Sequence of chain B:
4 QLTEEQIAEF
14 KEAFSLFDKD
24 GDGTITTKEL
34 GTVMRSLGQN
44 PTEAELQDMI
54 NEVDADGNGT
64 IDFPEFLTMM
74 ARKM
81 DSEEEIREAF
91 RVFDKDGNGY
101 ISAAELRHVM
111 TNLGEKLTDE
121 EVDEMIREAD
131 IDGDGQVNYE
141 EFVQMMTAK

This data describes a binding interaction between two proteins.

Contacts between the two chains:
Residue V92 in chain B interacts with residue Q15 in chain A (closest heavy-atom distance 3.2 Å).
Residue M77 in chain B contacts residue R9 in chain A (closest heavy-atom distance 4.2 Å).
Residue V92 in chain B is in contact with residue I11 in chain A (closest heavy-atom distance 3.9 Å).
Residue M37 in chain B interacts with residue S18 in chain A (closest heavy-atom distance 3.3 Å).
Residue F93 in chain B interacts with residue S7 in chain A (closest heavy-atom distance 4.3 Å).
Residue E88 in chain B contacts residue Q15 in chain A (closest heavy-atom distance 3.4 Å).
Residue T147 in chain B contacts residue K5 in chain A (closest heavy-atom distance 3.8 Å).
Residue L113 in chain B is in contact with residue I11 in chain A (closest heavy-atom distance 3.4 Å).
Residue M52 in chain B is in contact with residue L17 in chain A (closest heavy-atom distance 3.6 Å).
Residue A89 in chain B contacts residue Q15 in chain A (closest heavy-atom distance 3.7 Å).
Residue Q42 in chain B is in contact with residue S18 in chain A (closest heavy-atom distance 4.1 Å).
Residue F93 in chain B is in contact with residue V8 in chain A (closest heavy-atom distance 3.8 Å).
Residue M77 in chain B contacts residue L13 in chain A (closest heavy-atom distance 4.2 Å).
Residue L33 in chain B contacts residue L17 in chain A (closest heavy-atom distance 4.3 Å).
Residue A89 in chain B contacts residue S12 in chain A (closest heavy-atom distance 3.8 Å).
Residue L106 in chain B contacts residue Y4 in chain A (closest heavy-atom distance 3.6 Å).
Residue F20 in chain B interacts with residue L13 in chain A (closest heavy-atom distance 4.0 Å).
Residue L113 in chain B interacts with residue S7 in chain A (closest heavy-atom distance 3.9 Å).
Residue M110 in chain B is in contact with residue S7 in chain A (closest heavy-atom distance 3.4 Å).
Residue V109 in chain B is in contact with residue I11 in chain A (closest heavy-atom distance 3.7 Å).
Residue K149 in chain B is in contact with residue K5 in chain A (closest heavy-atom distance 4.6 Å).
Residue M125 in chain B contacts residue S7 in chain A (closest heavy-atom distance 4.1 Å).
Residue M146 in chain B is in contact with residue R9 in chain A (closest heavy-atom distance 3.7 Å).
Residue F142 in chain B interacts with residue V8 in chain A (closest heavy-atom distance 3.6 Å).
Residue A16 in chain B contacts residue L10 in chain A (closest heavy-atom distance 3.6 Å).
Residue M72 in chain B contacts residue L17 in chain A (closest heavy-atom distance 4.2 Å).
Residue E85 in chain B is in contact with residue S12 in chain A (closest heavy-atom distance 3.9 Å).
Residue A89 in chain B interacts with residue V8 in chain A (closest heavy-atom distance 3.8 Å).
Residue K76 in chain B is in contact with residue R16 in chain A (closest heavy-atom distance 3.1 Å).
Residue I101 in chain B contacts residue Y4 in chain A (closest heavy-atom distance 3.4 Å).
Residue A148 in chain B is in contact with residue K5 in chain A (closest heavy-atom distance 2.7 Å).
Residue M146 in chain B contacts residue K5 in chain A (closest heavy-atom distance 2.7 Å).
Residue L40 in chain B contacts residue C14 in chain A (closest heavy-atom distance 3.8 Å).
Residue M37 in chain B interacts with residue L17 in chain A (closest heavy-atom distance 3.3 Å).
Residue L19 in chain B interacts with residue L10 in chain A (closest heavy-atom distance 4.0 Å).
Residue E128 in chain B is in contact with residue Y4 in chain A (closest heavy-atom distance 4.4 Å).
Residue M125 in chain B is in contact with residue K3 in chain A (closest heavy-atom distance 4.0 Å).
Residue M145 in chain B is in contact with residue Y4 in chain A (closest heavy-atom distance 3.5 Å).
Residue F142 in chain B interacts with residue Y4 in chain A (closest heavy-atom distance 4.4 Å).
Residue M37 in chain B interacts with residue C14 in chain A (closest heavy-atom distance 3.7 Å).
Residue M146 in chain B interacts with residue V8 in chain A (closest heavy-atom distance 3.6 Å).
Residue K76 in chain B interacts with residue L13 in chain A (closest heavy-atom distance 4.0 Å).
Residue F93 in chain B interacts with residue Y4 in chain A (closest heavy-atom distance 3.8 Å).
Residue M110 in chain B is in contact with residue Y4 in chain A (closest heavy-atom distance 4.6 Å).
Residue E85 in chain B contacts residue Q15 in chain A (closest heavy-atom distance 4.5 Å).
Residue V36 in chain B is in contact with residue C14 in chain A (closest heavy-atom distance 4.0 Å).
Residue M77 in chain B is in contact with residue R16 in chain A (closest heavy-atom distance 3.7 Å).
Residue F93 in chain B is in contact with residue I11 in chain A (closest heavy-atom distance 3.6 Å).
Residue I126 in chain B interacts with residue Y4 in chain A (closest heavy-atom distance 4.1 Å).
Residue L40 in chain B interacts with residue I11 in chain A (closest heavy-atom distance 3.8 Å).
Residue M125 in chain B interacts with residue Y4 in chain A (closest heavy-atom distance 3.2 Å).
Residue E85 in chain B interacts with residue R16 in chain A (closest heavy-atom distance 3.0 Å).
Residue V137 in chain B interacts with residue Y4 in chain A (closest heavy-atom distance 3.7 Å).
Residue F69 in chain B is in contact with residue L13 in chain A (closest heavy-atom distance 4.4 Å).
Residue A89 in chain B contacts residue I11 in chain A (closest heavy-atom distance 4.4 Å).
Residue M73 in chain B interacts with residue L13 in chain A (closest heavy-atom distance 4.3 Å).
Residue M145 in chain B contacts residue K5 in chain A (closest heavy-atom distance 3.4 Å).
Residue F20 in chain B interacts with residue C14 in chain A (closest heavy-atom distance 3.8 Å).
Residue M145 in chain B contacts residue V8 in chain A (closest heavy-atom distance 4.1 Å).
Residue K76 in chain B is in contact with residue L17 in chain A (closest heavy-atom distance 4.2 Å).

Sequence of chain A:
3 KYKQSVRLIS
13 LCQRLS